Sequence of protein 2:
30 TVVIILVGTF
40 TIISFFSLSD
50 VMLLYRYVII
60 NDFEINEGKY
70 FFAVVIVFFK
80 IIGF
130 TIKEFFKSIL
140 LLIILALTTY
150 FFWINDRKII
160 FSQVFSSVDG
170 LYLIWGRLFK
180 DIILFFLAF

Interface contacts:
Residue L141 in protein 2 interacts with residue L35 in protein 1 (closest heavy-atom distance 4.2 Å).
Residue I131 in protein 2 is in contact with residue V39 in protein 1 (closest heavy-atom distance 4.6 Å).
Residue F134 in protein 2 interacts with residue L35 in protein 1 (closest heavy-atom distance 4.4 Å).
Residue E133 in protein 2 is in contact with residue V39 in protein 1 (closest heavy-atom distance 3.9 Å).
Residue I138 in protein 2 is in contact with residue L35 in protein 1 (closest heavy-atom distance 4.4 Å).
Residue F134 in protein 2 contacts residue S32 in protein 1 (closest heavy-atom distance 4.8 Å).
Residue L141 in protein 2 contacts residue L31 in protein 1 (closest heavy-atom distance 3.9 Å).
Residue S137 in protein 2 contacts residue L35 in protein 1 (closest heavy-atom distance 3.1 Å).
Residue F134 in protein 2 contacts residue L36 in protein 1 (closest heavy-atom distance 4.0 Å).
Residue F134 in protein 2 is in contact with residue V39 in protein 1 (closest heavy-atom distance 3.9 Å).
Residue I131 in protein 2 is in contact with residue L36 in protein 1 (closest heavy-atom distance 3.7 Å).

Sequence of protein 1:
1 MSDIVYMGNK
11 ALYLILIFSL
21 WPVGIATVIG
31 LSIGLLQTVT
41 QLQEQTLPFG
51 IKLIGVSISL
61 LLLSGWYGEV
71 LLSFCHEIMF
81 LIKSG

These two protein chains interact to form a complex.